Sequence of the first protein:
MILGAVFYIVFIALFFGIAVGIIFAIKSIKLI

Contacts between the two chains:
Residue L36 in the second protein interacts with residue L14 in the first protein (closest heavy-atom distance 4.5 Å).
Residue V30 in the second protein is in contact with residue I26 in the first protein (closest heavy-atom distance 3.8 Å).
Residue F33 in the second protein contacts residue L14 in the first protein (closest heavy-atom distance 3.2 Å).
Residue I211 in the second protein interacts with residue I26 in the first protein (closest heavy-atom distance 3.3 Å).
Residue S212 in the second protein interacts with residue I26 in the first protein (closest heavy-atom distance 4.3 Å).
Residue S91 in the second protein contacts residue L3 in the first protein (closest heavy-atom distance 4.0 Å).
Residue F33 in the second protein is in contact with residue A13 in the first protein (closest heavy-atom distance 4.7 Å).
Residue L95 in the second protein contacts residue F7 in the first protein (closest heavy-atom distance 3.2 Å).
Residue F33 in the second protein is in contact with residue G17 in the first protein (closest heavy-atom distance 3.2 Å).
Residue P214 in the second protein contacts residue K30 in the first protein (closest heavy-atom distance 4.3 Å).
Residue G213 in the second protein interacts with residue K30 in the first protein (closest heavy-atom distance 3.7 Å).
Residue Y34 in the second protein is in contact with residue I22 in the first protein (closest heavy-atom distance 4.5 Å).
Residue L106 in the second protein interacts with residue A19 in the first protein (closest heavy-atom distance 4.5 Å).
Residue L106 in the second protein interacts with residue F15 in the first protein (closest heavy-atom distance 3.8 Å).
Residue T107 in the second protein contacts residue I22 in the first protein (closest heavy-atom distance 4.9 Å).
Residue L99 in the second protein interacts with residue L14 in the first protein (closest heavy-atom distance 3.8 Å).
Residue S212 in the second protein is in contact with residue K30 in the first protein (closest heavy-atom distance 2.8 Å).
Residue W88 in the second protein interacts with residue I2 in the first protein (closest heavy-atom distance 4.3 Å).
Residue L95 in the second protein contacts residue V10 in the first protein (closest heavy-atom distance 3.6 Å).
Residue F102 in the second protein contacts residue I18 in the first protein (closest heavy-atom distance 3.7 Å).
Residue V30 in the second protein is in contact with residue I29 in the first protein (closest heavy-atom distance 4.2 Å).
Residue L106 in the second protein contacts residue I18 in the first protein (closest heavy-atom distance 3.1 Å).
Residue F33 in the second protein interacts with residue I18 in the first protein (closest heavy-atom distance 3.3 Å).
Residue H29 in the second protein is in contact with residue I26 in the first protein (closest heavy-atom distance 4.8 Å).
Residue F102 in the second protein is in contact with residue F15 in the first protein (closest heavy-atom distance 3.2 Å).
Residue L99 in the second protein is in contact with residue F11 in the first protein (closest heavy-atom distance 3.2 Å).
Residue R103 in the second protein is in contact with residue I18 in the first protein (closest heavy-atom distance 3.5 Å).
Residue L95 in the second protein is in contact with residue F11 in the first protein (closest heavy-atom distance 4.7 Å).
Residue F102 in the second protein interacts with residue L14 in the first protein (closest heavy-atom distance 4.6 Å).
Residue L99 in the second protein is in contact with residue V10 in the first protein (closest heavy-atom distance 4.3 Å).
Residue R103 in the second protein is in contact with residue L14 in the first protein (closest heavy-atom distance 5.0 Å).
Residue F102 in the second protein contacts residue F11 in the first protein (closest heavy-atom distance 3.9 Å).
Residue W88 in the second protein is in contact with residue L3 in the first protein (closest heavy-atom distance 3.9 Å).
Residue P214 in the second protein contacts residue I29 in the first protein (closest heavy-atom distance 4.2 Å).

Sequence of the second protein:
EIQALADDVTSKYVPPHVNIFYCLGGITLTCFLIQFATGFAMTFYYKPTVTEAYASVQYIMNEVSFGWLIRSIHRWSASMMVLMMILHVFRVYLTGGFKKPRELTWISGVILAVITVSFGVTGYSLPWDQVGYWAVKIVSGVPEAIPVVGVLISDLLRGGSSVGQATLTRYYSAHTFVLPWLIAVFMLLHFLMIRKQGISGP

These two protein chains interact to form a complex.